Sequence of the first protein:
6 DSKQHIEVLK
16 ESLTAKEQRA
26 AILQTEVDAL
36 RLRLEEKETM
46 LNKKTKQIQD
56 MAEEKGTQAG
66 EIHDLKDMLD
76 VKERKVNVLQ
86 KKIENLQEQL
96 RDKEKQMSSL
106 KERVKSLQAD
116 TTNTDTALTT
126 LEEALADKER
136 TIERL

Sequence of the second protein:
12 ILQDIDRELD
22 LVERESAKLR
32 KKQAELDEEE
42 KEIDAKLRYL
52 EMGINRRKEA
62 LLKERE

The following describes two proteins that form a bound complex.

Residue-level contacts at the interface:
Residue D97 in the first protein interacts with residue S27 in the second protein (closest heavy-atom distance 3.9 Å).
Residue S111 in the first protein contacts residue L13 in the second protein (closest heavy-atom distance 3.8 Å).
Residue D69 in the first protein contacts residue R58 in the second protein (closest heavy-atom distance 3.0 Å).
Residue R79 in the first protein is in contact with residue I44 in the second protein (closest heavy-atom distance 3.5 Å).
Residue V83 in the first protein interacts with residue L37 in the second protein (closest heavy-atom distance 3.8 Å).
Residue K98 in the first protein is in contact with residue R31 in the second protein (closest heavy-atom distance 4.2 Å).
Residue T62 in the first protein is in contact with residue L62 in the second protein (closest heavy-atom distance 3.8 Å).
Residue E66 in the first protein is in contact with residue R58 in the second protein (closest heavy-atom distance 3.6 Å).
Residue Q101 in the first protein contacts residue E24 in the second protein (closest heavy-atom distance 3.0 Å).
Residue R79 in the first protein contacts residue K47 in the second protein (closest heavy-atom distance 3.6 Å).
Residue K77 in the first protein is in contact with residue L48 in the second protein (closest heavy-atom distance 4.0 Å).
Residue L91 in the first protein is in contact with residue Q34 in the second protein (closest heavy-atom distance 3.7 Å).
Residue K80 in the first protein is in contact with residue D45 in the second protein (closest heavy-atom distance 2.9 Å).
Residue V76 in the first protein is in contact with residue L51 in the second protein (closest heavy-atom distance 4.0 Å).
Residue L84 in the first protein is in contact with residue E41 in the second protein (closest heavy-atom distance 3.4 Å).
Residue V76 in the first protein contacts residue I44 in the second protein (closest heavy-atom distance 3.5 Å).
Residue K98 in the first protein contacts residue E24 in the second protein (closest heavy-atom distance 4.2 Å).
Residue L70 in the first protein contacts residue I55 in the second protein (closest heavy-atom distance 3.6 Å).
Residue M73 in the first protein is in contact with residue E52 in the second protein (closest heavy-atom distance 3.7 Å).
Residue S104 in the first protein is in contact with residue L20 in the second protein (closest heavy-atom distance 3.5 Å).
Residue E59 in the first protein interacts with residue R66 in the second protein (closest heavy-atom distance 4.2 Å).
Residue E93 in the first protein is in contact with residue L30 in the second protein (closest heavy-atom distance 3.6 Å).
Residue N90 in the first protein contacts residue K33 in the second protein (closest heavy-atom distance 3.6 Å).
Residue Q94 in the first protein is in contact with residue Q34 in the second protein (closest heavy-atom distance 4.1 Å).
Residue D97 in the first protein contacts residue L30 in the second protein (closest heavy-atom distance 3.3 Å).
Residue V83 in the first protein is in contact with residue E40 in the second protein (closest heavy-atom distance 3.5 Å).
Residue Q101 in the first protein interacts with residue S27 in the second protein (closest heavy-atom distance 4.1 Å).
Residue S104 in the first protein is in contact with residue I16 in the second protein (closest heavy-atom distance 3.2 Å).
Residue Q101 in the first protein contacts residue V23 in the second protein (closest heavy-atom distance 3.4 Å).
Residue D72 in the first protein contacts residue L51 in the second protein (closest heavy-atom distance 3.8 Å).
Residue R108 in the first protein interacts with residue L13 in the second protein (closest heavy-atom distance 4.0 Å).
Residue V83 in the first protein contacts residue I44 in the second protein (closest heavy-atom distance 3.8 Å).
Residue D97 in the first protein is in contact with residue E26 in the second protein (closest heavy-atom distance 3.8 Å).
Residue M73 in the first protein interacts with residue L51 in the second protein (closest heavy-atom distance 3.5 Å).
Residue K87 in the first protein contacts residue Q34 in the second protein (closest heavy-atom distance 3.3 Å).
Residue E66 in the first protein contacts residue K59 in the second protein (closest heavy-atom distance 3.8 Å).
Residue Q101 in the first protein interacts with residue L20 in the second protein (closest heavy-atom distance 3.3 Å).
Residue T62 in the first protein interacts with residue R58 in the second protein (closest heavy-atom distance 3.5 Å).
Residue V76 in the first protein is in contact with residue L48 in the second protein (closest heavy-atom distance 3.5 Å).
Residue R79 in the first protein interacts with residue E43 in the second protein (closest heavy-atom distance 3.1 Å).
Residue K87 in the first protein is in contact with residue L37 in the second protein (closest heavy-atom distance 4.1 Å).
Residue M73 in the first protein interacts with residue L48 in the second protein (closest heavy-atom distance 3.9 Å).
Residue N90 in the first protein contacts residue L30 in the second protein (closest heavy-atom distance 3.1 Å).
Residue Q94 in the first protein interacts with residue R31 in the second protein (closest heavy-atom distance 3.7 Å).
Residue D69 in the first protein contacts residue I55 in the second protein (closest heavy-atom distance 3.6 Å).
Residue N90 in the first protein interacts with residue Q34 in the second protein (closest heavy-atom distance 2.9 Å).
Residue K80 in the first protein contacts residue I44 in the second protein (closest heavy-atom distance 3.5 Å).
Residue R79 in the first protein is in contact with residue E40 in the second protein (closest heavy-atom distance 3.1 Å).
Residue G65 in the first protein interacts with residue R58 in the second protein (closest heavy-atom distance 3.5 Å).
Residue K80 in the first protein interacts with residue E41 in the second protein (closest heavy-atom distance 3.5 Å).
Residue K100 in the first protein interacts with residue V23 in the second protein (closest heavy-atom distance 3.9 Å).
Residue R108 in the first protein contacts residue L20 in the second protein (closest heavy-atom distance 3.8 Å).
Residue L105 in the first protein interacts with residue L20 in the second protein (closest heavy-atom distance 4.0 Å).
Residue K86 in the first protein is in contact with residue L37 in the second protein (closest heavy-atom distance 3.8 Å).
Residue V76 in the first protein interacts with residue K47 in the second protein (closest heavy-atom distance 4.1 Å).
Residue Q94 in the first protein is in contact with residue L30 in the second protein (closest heavy-atom distance 3.7 Å).
Residue K87 in the first protein interacts with residue D38 in the second protein (closest heavy-atom distance 3.0 Å).
Residue K87 in the first protein interacts with residue E41 in the second protein (closest heavy-atom distance 2.6 Å).
Residue R108 in the first protein interacts with residue D17 in the second protein (closest heavy-atom distance 2.0 Å).
Residue D97 in the first protein is in contact with residue V23 in the second protein (closest heavy-atom distance 3.4 Å).